Sequence of the first protein:
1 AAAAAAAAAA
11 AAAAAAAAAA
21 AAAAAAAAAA

The following describes two proteins that form a bound complex.

Interface contacts:
Residue A21 in the second protein contacts residue A17 in the first protein (closest heavy-atom distance 4.1 Å).
Residue A7 in the second protein is in contact with residue A6 in the first protein (closest heavy-atom distance 4.3 Å).
Residue A10 in the second protein is in contact with residue A7 in the first protein (closest heavy-atom distance 4.3 Å).
Residue A13 in the second protein interacts with residue A10 in the first protein (closest heavy-atom distance 4.8 Å).
Residue A14 in the second protein contacts residue A10 in the first protein (closest heavy-atom distance 4.9 Å).
Residue A10 in the second protein contacts residue A10 in the first protein (closest heavy-atom distance 4.5 Å).
Residue A10 in the second protein interacts with residue A6 in the first protein (closest heavy-atom distance 4.1 Å).

Sequence of the second protein:
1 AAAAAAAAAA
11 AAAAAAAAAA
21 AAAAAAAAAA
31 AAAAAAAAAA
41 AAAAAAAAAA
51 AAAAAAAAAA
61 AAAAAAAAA